Sequence of protein 1:
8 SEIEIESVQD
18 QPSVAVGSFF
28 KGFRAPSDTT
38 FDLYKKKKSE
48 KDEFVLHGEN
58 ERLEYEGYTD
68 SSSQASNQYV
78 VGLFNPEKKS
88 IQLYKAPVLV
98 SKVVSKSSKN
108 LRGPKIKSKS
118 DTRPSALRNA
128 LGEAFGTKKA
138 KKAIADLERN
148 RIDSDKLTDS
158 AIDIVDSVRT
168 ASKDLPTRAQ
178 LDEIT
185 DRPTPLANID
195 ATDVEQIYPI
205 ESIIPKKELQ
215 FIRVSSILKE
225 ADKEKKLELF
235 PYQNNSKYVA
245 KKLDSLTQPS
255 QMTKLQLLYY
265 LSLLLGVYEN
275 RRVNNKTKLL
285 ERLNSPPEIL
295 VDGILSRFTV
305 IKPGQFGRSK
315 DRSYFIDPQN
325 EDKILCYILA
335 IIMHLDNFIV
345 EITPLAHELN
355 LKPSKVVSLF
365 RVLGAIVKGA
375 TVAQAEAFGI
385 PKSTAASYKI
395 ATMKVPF

Interface contacts:
Residue V376 in protein 1 is in contact with residue L178 in protein 2 (closest heavy-atom distance 3.7 Å).
Residue T375 in protein 1 contacts residue H179 in protein 2 (closest heavy-atom distance 4.9 Å).
Residue V376 in protein 1 is in contact with residue H179 in protein 2 (closest heavy-atom distance 3.6 Å).
Residue S387 in protein 1 interacts with residue H179 in protein 2 (closest heavy-atom distance 4.8 Å).

Sequence of protein 2:
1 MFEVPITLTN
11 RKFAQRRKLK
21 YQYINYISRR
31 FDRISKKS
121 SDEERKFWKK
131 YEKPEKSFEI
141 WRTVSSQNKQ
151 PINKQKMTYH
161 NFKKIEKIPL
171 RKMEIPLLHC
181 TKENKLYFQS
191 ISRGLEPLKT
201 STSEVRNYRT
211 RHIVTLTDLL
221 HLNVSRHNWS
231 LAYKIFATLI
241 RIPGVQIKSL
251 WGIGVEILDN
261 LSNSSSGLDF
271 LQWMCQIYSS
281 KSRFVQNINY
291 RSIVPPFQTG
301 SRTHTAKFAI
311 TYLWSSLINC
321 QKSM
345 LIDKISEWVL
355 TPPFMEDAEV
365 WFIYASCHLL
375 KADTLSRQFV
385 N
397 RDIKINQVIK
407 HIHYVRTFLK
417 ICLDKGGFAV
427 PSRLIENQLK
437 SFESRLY

The following describes two proteins that form a bound complex.